This data describes a binding interaction between two proteins.

Contacts between the two chains:
Residue I402 in chain B interacts with residue I381 in chain A (closest heavy-atom distance 4.3 Å).
Residue I395 in chain B interacts with residue R383 in chain A (closest heavy-atom distance 2.6 Å).
Residue T398 in chain B is in contact with residue I372 in chain A (closest heavy-atom distance 3.1 Å).
Residue Y399 in chain B interacts with residue I387 in chain A (closest heavy-atom distance 3.8 Å).
Residue D406 in chain B contacts residue R383 in chain A (closest heavy-atom distance 2.9 Å).
Residue R464 in chain B is in contact with residue L411 in chain A (closest heavy-atom distance 3.2 Å).
Residue L449 in chain B interacts with residue K396 in chain A (closest heavy-atom distance 4.7 Å).
Residue K401 in chain B is in contact with residue D382 in chain A (closest heavy-atom distance 4.7 Å).
Residue T398 in chain B is in contact with residue C379 in chain A (closest heavy-atom distance 3.1 Å).
Residue F461 in chain B contacts residue L403 in chain A (closest heavy-atom distance 3.2 Å).
Residue Y399 in chain B interacts with residue R383 in chain A (closest heavy-atom distance 4.4 Å).
Residue I451 in chain B contacts residue K396 in chain A (closest heavy-atom distance 3.5 Å).
Residue I395 in chain B is in contact with residue P373 in chain A (closest heavy-atom distance 2.3 Å).
Residue T398 in chain B contacts residue V380 in chain A (closest heavy-atom distance 3.0 Å).
Residue L471 in chain B interacts with residue L414 in chain A (closest heavy-atom distance 3.0 Å).
Residue F467 in chain B is in contact with residue D408 in chain A (closest heavy-atom distance 4.8 Å).
Residue Y452 in chain B contacts residue K396 in chain A (closest heavy-atom distance 3.1 Å).
Residue I402 in chain B is in contact with residue V384 in chain A (closest heavy-atom distance 3.4 Å).
Residue I451 in chain B contacts residue N395 in chain A (closest heavy-atom distance 3.2 Å).
Residue L471 in chain B interacts with residue Y417 in chain A (closest heavy-atom distance 4.4 Å).
Residue I395 in chain B interacts with residue I372 in chain A (closest heavy-atom distance 1.4 Å).
Residue R464 in chain B interacts with residue K405 in chain A (closest heavy-atom distance 4.6 Å).
Residue T398 in chain B contacts residue I381 in chain A (closest heavy-atom distance 2.5 Å).
Residue Y452 in chain B interacts with residue H401 in chain A (closest heavy-atom distance 2.4 Å).
Residue R464 in chain B interacts with residue G407 in chain A (closest heavy-atom distance 4.0 Å).
Residue N450 in chain B interacts with residue K396 in chain A (closest heavy-atom distance 2.8 Å).
Residue D453 in chain B is in contact with residue N395 in chain A (closest heavy-atom distance 3.2 Å).
Residue I402 in chain B interacts with residue D382 in chain A (closest heavy-atom distance 3.3 Å).
Residue Y452 in chain B is in contact with residue N395 in chain A (closest heavy-atom distance 2.8 Å).
Residue F467 in chain B interacts with residue L411 in chain A (closest heavy-atom distance 3.3 Å).
Residue S396 in chain B interacts with residue I372 in chain A (closest heavy-atom distance 2.8 Å).
Residue S403 in chain B interacts with residue V384 in chain A (closest heavy-atom distance 3.0 Å).
Residue I395 in chain B interacts with residue L368 in chain A (closest heavy-atom distance 4.7 Å).
Residue Y399 in chain B contacts residue N385 in chain A (closest heavy-atom distance 3.3 Å).
Residue E463 in chain B is in contact with residue V404 in chain A (closest heavy-atom distance 4.5 Å).
Residue V460 in chain B contacts residue V404 in chain A (closest heavy-atom distance 3.6 Å).
Residue I395 in chain B is in contact with residue F371 in chain A (closest heavy-atom distance 3.9 Å).
Residue I394 in chain B is in contact with residue I372 in chain A (closest heavy-atom distance 3.5 Å).
Residue I394 in chain B contacts residue G369 in chain A (closest heavy-atom distance 4.6 Å).
Residue I395 in chain B interacts with residue G369 in chain A (closest heavy-atom distance 1.3 Å).
Residue Y399 in chain B interacts with residue D382 in chain A (closest heavy-atom distance 2.9 Å).
Residue Y452 in chain B is in contact with residue Y400 in chain A (closest heavy-atom distance 2.9 Å).
Residue R464 in chain B contacts residue D408 in chain A (closest heavy-atom distance 3.0 Å).
Residue D406 in chain B is in contact with residue V384 in chain A (closest heavy-atom distance 3.6 Å).
Residue S396 in chain B contacts residue I381 in chain A (closest heavy-atom distance 4.7 Å).
Residue R464 in chain B interacts with residue L403 in chain A (closest heavy-atom distance 4.8 Å).
Residue I395 in chain B interacts with residue K370 in chain A (closest heavy-atom distance 3.4 Å).
Residue K299 in chain B is in contact with residue A419 in chain A (closest heavy-atom distance 3.2 Å).
Residue T398 in chain B is in contact with residue D382 in chain A (closest heavy-atom distance 4.7 Å).
Residue N450 in chain B contacts residue D394 in chain A (closest heavy-atom distance 4.4 Å).
Residue L449 in chain B is in contact with residue N391 in chain A (closest heavy-atom distance 3.3 Å).
Residue R464 in chain B contacts residue V404 in chain A (closest heavy-atom distance 2.8 Å).
Residue Y399 in chain B is in contact with residue I381 in chain A (closest heavy-atom distance 2.5 Å).
Residue I451 in chain B contacts residue D394 in chain A (closest heavy-atom distance 3.3 Å).
Residue S396 in chain B is in contact with residue R383 in chain A (closest heavy-atom distance 3.4 Å).
Residue I395 in chain B contacts residue N366 in chain A (closest heavy-atom distance 4.1 Å).
Residue I402 in chain B contacts residue R383 in chain A (closest heavy-atom distance 3.3 Å).
Residue I394 in chain B contacts residue P373 in chain A (closest heavy-atom distance 3.2 Å).
Residue L471 in chain B interacts with residue G418 in chain A (closest heavy-atom distance 4.6 Å).
Residue Y399 in chain B is in contact with residue V384 in chain A (closest heavy-atom distance 4.4 Å).

Sequence of chain A:
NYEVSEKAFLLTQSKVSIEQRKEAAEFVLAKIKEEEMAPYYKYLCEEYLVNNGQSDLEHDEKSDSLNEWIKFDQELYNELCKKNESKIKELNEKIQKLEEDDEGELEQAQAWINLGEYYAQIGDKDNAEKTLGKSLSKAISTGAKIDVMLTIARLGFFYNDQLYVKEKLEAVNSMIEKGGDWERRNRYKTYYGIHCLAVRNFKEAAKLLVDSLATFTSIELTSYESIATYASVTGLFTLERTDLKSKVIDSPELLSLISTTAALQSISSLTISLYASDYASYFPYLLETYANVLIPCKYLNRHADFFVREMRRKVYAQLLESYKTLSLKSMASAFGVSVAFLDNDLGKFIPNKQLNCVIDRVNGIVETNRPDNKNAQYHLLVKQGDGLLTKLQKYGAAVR

Sequence of chain B:
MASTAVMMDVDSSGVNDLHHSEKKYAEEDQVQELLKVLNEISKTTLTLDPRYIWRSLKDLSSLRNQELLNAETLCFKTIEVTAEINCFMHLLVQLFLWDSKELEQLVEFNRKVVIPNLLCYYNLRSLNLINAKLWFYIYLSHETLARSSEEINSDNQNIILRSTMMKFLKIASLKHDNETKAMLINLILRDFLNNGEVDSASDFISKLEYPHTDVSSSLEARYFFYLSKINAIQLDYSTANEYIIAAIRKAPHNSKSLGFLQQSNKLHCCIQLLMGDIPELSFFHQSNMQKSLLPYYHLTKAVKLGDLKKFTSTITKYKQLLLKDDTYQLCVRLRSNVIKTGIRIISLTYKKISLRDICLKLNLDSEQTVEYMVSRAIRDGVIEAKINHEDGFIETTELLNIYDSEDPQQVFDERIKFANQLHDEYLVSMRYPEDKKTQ